Sequence of the second protein:
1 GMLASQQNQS

This data describes a binding interaction between two proteins.

Residue-level contacts at the interface:
Residue Q21 in the first protein contacts residue N8 in the second protein (closest heavy-atom distance 2.8 Å).
Residue W24 in the first protein is in contact with residue S5 in the second protein (closest heavy-atom distance 3.1 Å).
Residue G25 in the first protein interacts with residue L3 in the second protein (closest heavy-atom distance 3.6 Å).
Residue Q21 in the first protein contacts residue Q9 in the second protein (closest heavy-atom distance 3.5 Å).
Residue S22 in the first protein is in contact with residue Q7 in the second protein (closest heavy-atom distance 3.2 Å).
Residue S23 in the first protein is in contact with residue Q6 in the second protein (closest heavy-atom distance 4.9 Å).
Residue G25 in the first protein is in contact with residue S5 in the second protein (closest heavy-atom distance 2.9 Å).
Residue S23 in the first protein is in contact with residue S5 in the second protein (closest heavy-atom distance 3.3 Å).
Residue S23 in the first protein interacts with residue Q7 in the second protein (closest heavy-atom distance 3.6 Å).
Residue M26 in the first protein contacts residue L3 in the second protein (closest heavy-atom distance 3.7 Å).
Residue G25 in the first protein is in contact with residue A4 in the second protein (closest heavy-atom distance 4.3 Å).
Residue Q21 in the first protein is in contact with residue Q7 in the second protein (closest heavy-atom distance 3.3 Å).

Sequence of the first protein:
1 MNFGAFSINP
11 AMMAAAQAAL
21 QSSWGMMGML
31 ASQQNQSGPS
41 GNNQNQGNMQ